Sequence of chain A:
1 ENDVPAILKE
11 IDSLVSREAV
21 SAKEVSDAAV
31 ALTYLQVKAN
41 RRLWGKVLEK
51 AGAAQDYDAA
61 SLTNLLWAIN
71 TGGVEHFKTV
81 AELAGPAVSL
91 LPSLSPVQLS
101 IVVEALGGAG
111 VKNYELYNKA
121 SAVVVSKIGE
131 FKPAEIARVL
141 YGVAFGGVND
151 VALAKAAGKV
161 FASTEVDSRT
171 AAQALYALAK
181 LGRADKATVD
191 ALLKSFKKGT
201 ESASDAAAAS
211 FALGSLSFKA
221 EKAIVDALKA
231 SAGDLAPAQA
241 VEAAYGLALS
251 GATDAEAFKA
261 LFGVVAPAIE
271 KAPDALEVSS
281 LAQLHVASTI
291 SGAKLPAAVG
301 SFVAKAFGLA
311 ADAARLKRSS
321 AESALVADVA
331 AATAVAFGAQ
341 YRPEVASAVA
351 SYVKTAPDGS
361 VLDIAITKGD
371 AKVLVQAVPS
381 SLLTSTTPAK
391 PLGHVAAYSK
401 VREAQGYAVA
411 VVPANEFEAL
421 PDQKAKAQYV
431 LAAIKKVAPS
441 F

These two protein chains interact to form a complex.

Contacts between the two chains:
Residue A208 in chain A contacts residue F20 in chain B (closest heavy-atom distance 3.5 Å).
Residue E10 in chain A interacts with residue G53 in chain B (closest heavy-atom distance 3.4 Å).
Residue Y141 in chain A interacts with residue T16 in chain B (closest heavy-atom distance 2.4 Å).
Residue G73 in chain A is in contact with residue K73 in chain B (closest heavy-atom distance 3.2 Å).
Residue V97 in chain A contacts residue D25 in chain B (closest heavy-atom distance 2.9 Å).
Residue N64 in chain A contacts residue P27 in chain B (closest heavy-atom distance 3.4 Å).
Residue E75 in chain A interacts with residue L15 in chain B (closest heavy-atom distance 2.4 Å).
Residue K38 in chain A is in contact with residue S72 in chain B (closest heavy-atom distance 2.4 Å).
Residue E242 in chain A interacts with residue T17 in chain B (closest heavy-atom distance 3.4 Å).
Residue E24 in chain A interacts with residue S34 in chain B (closest heavy-atom distance 3.6 Å).
Residue K38 in chain A contacts residue I74 in chain B (closest heavy-atom distance 3.3 Å).
Residue S204 in chain A interacts with residue R67 in chain B (closest heavy-atom distance 3.4 Å).
Residue E75 in chain A interacts with residue S75 in chain B (closest heavy-atom distance 3.4 Å).
Residue Y34 in chain A is in contact with residue V61 in chain B (closest heavy-atom distance 3.3 Å).
Residue A238 in chain A is in contact with residue T17 in chain B (closest heavy-atom distance 3.6 Å).
Residue R41 in chain A contacts residue S75 in chain B (closest heavy-atom distance 3.0 Å).
Residue E1 in chain A interacts with residue K56 in chain B (closest heavy-atom distance 3.1 Å).
Residue T71 in chain A is in contact with residue S21 in chain B (closest heavy-atom distance 2.5 Å).
Residue I7 in chain A interacts with residue A52 in chain B (closest heavy-atom distance 3.6 Å).
Residue N70 in chain A interacts with residue L15 in chain B (closest heavy-atom distance 3.3 Å).
Residue S202 in chain A is in contact with residue R67 in chain B (closest heavy-atom distance 2.9 Å).
Residue H76 in chain A interacts with residue E78 in chain B (closest heavy-atom distance 3.3 Å).
Residue Y34 in chain A contacts residue P27 in chain B (closest heavy-atom distance 2.6 Å).
Residue N70 in chain A is in contact with residue T19 in chain B (closest heavy-atom distance 3.4 Å).
Residue D27 in chain A contacts residue S32 in chain B (closest heavy-atom distance 2.8 Å).
Residue K38 in chain A interacts with residue L69 in chain B (closest heavy-atom distance 2.5 Å).
Residue Q36 in chain A is in contact with residue V61 in chain B (closest heavy-atom distance 3.4 Å).
Residue D3 in chain A is in contact with residue K56 in chain B (closest heavy-atom distance 2.7 Å).
Residue T71 in chain A contacts residue L69 in chain B (closest heavy-atom distance 3.5 Å).
Residue R17 in chain A is in contact with residue S34 in chain B (closest heavy-atom distance 3.5 Å).
Residue H76 in chain A interacts with residue L76 in chain B (closest heavy-atom distance 3.6 Å).
Residue N2 in chain A contacts residue A58 in chain B (closest heavy-atom distance 2.9 Å).
Residue D27 in chain A interacts with residue A30 in chain B (closest heavy-atom distance 3.2 Å).
Residue I101 in chain A contacts residue D25 in chain B (closest heavy-atom distance 3.6 Å).
Residue R169 in chain A interacts with residue R67 in chain B (closest heavy-atom distance 3.3 Å).
Residue N70 in chain A is in contact with residue S21 in chain B (closest heavy-atom distance 3.6 Å).
Residue E75 in chain A is in contact with residue L76 in chain B (closest heavy-atom distance 3.0 Å).
Residue R41 in chain A is in contact with residue I74 in chain B (closest heavy-atom distance 2.5 Å).
Residue N64 in chain A contacts residue L31 in chain B (closest heavy-atom distance 3.2 Å).
Residue R41 in chain A interacts with residue L76 in chain B (closest heavy-atom distance 3.4 Å).
Residue G73 in chain A contacts residue I74 in chain B (closest heavy-atom distance 2.9 Å).
Residue W67 in chain A contacts residue P27 in chain B (closest heavy-atom distance 3.5 Å).
Residue N2 in chain A is in contact with residue A57 in chain B (closest heavy-atom distance 3.6 Å).
Residue Y141 in chain A contacts residue F18 in chain B (closest heavy-atom distance 3.1 Å).
Residue Y34 in chain A is in contact with residue A26 in chain B (closest heavy-atom distance 3.4 Å).
Residue T71 in chain A contacts residue S70 in chain B (closest heavy-atom distance 3.6 Å).
Residue Q239 in chain A interacts with residue T17 in chain B (closest heavy-atom distance 2.9 Å).
Residue E104 in chain A contacts residue F20 in chain B (closest heavy-atom distance 3.6 Å).
Residue D3 in chain A interacts with residue A57 in chain B (closest heavy-atom distance 3.4 Å).
Residue E10 in chain A contacts residue A52 in chain B (closest heavy-atom distance 3.3 Å).
Residue F145 in chain A interacts with residue T16 in chain B (closest heavy-atom distance 3.5 Å).
Residue D27 in chain A is in contact with residue L31 in chain B (closest heavy-atom distance 2.5 Å).
Residue D234 in chain A is in contact with residue K68 in chain B (closest heavy-atom distance 3.0 Å).
Residue Q173 in chain A contacts residue F20 in chain B (closest heavy-atom distance 3.3 Å).
Residue R138 in chain A interacts with residue D25 in chain B (closest heavy-atom distance 3.5 Å).
Residue Q239 in chain A is in contact with residue F18 in chain B (closest heavy-atom distance 3.4 Å).
Residue G108 in chain A contacts residue T16 in chain B (closest heavy-atom distance 3.3 Å).
Residue A236 in chain A interacts with residue G71 in chain B (closest heavy-atom distance 3.6 Å).
Residue G108 in chain A is in contact with residue L15 in chain B (closest heavy-atom distance 3.3 Å).
Residue T33 in chain A is in contact with residue L69 in chain B (closest heavy-atom distance 3.4 Å).

Sequence of chain B:
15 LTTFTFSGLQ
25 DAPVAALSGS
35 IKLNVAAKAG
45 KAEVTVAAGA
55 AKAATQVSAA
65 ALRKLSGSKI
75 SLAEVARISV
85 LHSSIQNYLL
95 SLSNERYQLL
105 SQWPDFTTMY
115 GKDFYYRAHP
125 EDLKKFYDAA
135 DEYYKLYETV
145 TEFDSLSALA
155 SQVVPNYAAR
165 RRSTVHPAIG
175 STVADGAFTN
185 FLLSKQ